These two protein chains interact to form a complex.

Sequence of protein 1:
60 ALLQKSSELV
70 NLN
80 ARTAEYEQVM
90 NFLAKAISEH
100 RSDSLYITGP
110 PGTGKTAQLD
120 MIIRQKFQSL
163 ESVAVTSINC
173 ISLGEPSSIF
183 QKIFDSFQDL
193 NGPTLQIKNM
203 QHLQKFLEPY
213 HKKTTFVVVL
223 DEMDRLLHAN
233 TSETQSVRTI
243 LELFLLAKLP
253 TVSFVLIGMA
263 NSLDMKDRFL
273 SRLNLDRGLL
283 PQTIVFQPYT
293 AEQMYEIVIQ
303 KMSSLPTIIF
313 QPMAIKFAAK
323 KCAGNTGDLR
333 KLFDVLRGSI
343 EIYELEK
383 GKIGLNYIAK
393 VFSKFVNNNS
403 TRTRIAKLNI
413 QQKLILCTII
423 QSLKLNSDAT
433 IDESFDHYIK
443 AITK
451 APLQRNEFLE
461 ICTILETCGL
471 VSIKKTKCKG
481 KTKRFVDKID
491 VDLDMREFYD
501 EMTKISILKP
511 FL

Residue-level contacts at the interface:
Residue D479 in protein 2 contacts residue R484 in protein 1 (closest heavy-atom distance 3.2 Å).
Residue E258 in protein 2 is in contact with residue K475 in protein 1 (closest heavy-atom distance 3.9 Å).
Residue Y259 in protein 2 is in contact with residue F485 in protein 1 (closest heavy-atom distance 4.1 Å).
Residue P225 in protein 2 is in contact with residue K475 in protein 1 (closest heavy-atom distance 4.2 Å).
Residue E258 in protein 2 is in contact with residue D487 in protein 1 (closest heavy-atom distance 4.7 Å).
Residue E261 in protein 2 interacts with residue K474 in protein 1 (closest heavy-atom distance 4.8 Å).
Residue E258 in protein 2 is in contact with residue L459 in protein 1 (closest heavy-atom distance 4.8 Å).
Residue K262 in protein 2 is in contact with residue K474 in protein 1 (closest heavy-atom distance 3.8 Å).
Residue P225 in protein 2 is in contact with residue F485 in protein 1 (closest heavy-atom distance 3.9 Å).

Sequence of protein 2:
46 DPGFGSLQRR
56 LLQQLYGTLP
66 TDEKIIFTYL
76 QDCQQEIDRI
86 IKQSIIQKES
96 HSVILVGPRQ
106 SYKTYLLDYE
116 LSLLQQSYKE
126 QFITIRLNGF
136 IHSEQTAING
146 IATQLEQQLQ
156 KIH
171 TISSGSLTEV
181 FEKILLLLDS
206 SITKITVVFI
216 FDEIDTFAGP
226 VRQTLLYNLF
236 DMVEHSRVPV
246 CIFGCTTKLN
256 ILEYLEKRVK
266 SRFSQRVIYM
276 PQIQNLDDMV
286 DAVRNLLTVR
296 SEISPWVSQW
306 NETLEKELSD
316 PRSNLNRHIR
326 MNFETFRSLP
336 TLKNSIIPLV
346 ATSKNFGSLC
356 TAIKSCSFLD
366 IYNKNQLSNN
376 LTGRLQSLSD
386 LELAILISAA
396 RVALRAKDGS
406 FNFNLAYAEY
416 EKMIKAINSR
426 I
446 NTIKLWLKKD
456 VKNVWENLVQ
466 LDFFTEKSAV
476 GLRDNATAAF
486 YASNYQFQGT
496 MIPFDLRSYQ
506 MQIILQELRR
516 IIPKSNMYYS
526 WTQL